The following describes two proteins that form a bound complex.

Sequence of protein 2:
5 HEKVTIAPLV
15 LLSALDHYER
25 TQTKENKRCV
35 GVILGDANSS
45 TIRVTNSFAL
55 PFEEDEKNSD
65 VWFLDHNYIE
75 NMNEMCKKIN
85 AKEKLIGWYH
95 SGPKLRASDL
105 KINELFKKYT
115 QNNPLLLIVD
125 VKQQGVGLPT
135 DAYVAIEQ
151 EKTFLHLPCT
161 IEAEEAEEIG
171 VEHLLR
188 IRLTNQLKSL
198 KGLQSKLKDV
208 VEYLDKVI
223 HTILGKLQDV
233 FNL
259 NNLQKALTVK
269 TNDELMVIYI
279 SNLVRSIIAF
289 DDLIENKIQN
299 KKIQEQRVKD

Residue-level contacts at the interface:
Residue L410 in protein 1 contacts residue I285 in protein 2 (closest heavy-atom distance 3.1 Å).
Residue L414 in protein 1 contacts residue I292 in protein 2 (closest heavy-atom distance 4.6 Å).
Residue L414 in protein 1 contacts residue I285 in protein 2 (closest heavy-atom distance 4.1 Å).
Residue K396 in protein 1 is in contact with residue D271 in protein 2 (closest heavy-atom distance 3.8 Å).
Residue Y400 in protein 1 interacts with residue D271 in protein 2 (closest heavy-atom distance 3.4 Å).
Residue Y417 in protein 1 is in contact with residue I296 in protein 2 (closest heavy-atom distance 3.1 Å).
Residue L414 in protein 1 interacts with residue D289 in protein 2 (closest heavy-atom distance 4.4 Å).
Residue Y400 in protein 1 interacts with residue V275 in protein 2 (closest heavy-atom distance 3.3 Å).
Residue L403 in protein 1 is in contact with residue I278 in protein 2 (closest heavy-atom distance 4.0 Å).
Residue V421 in protein 1 contacts residue K295 in protein 2 (closest heavy-atom distance 4.6 Å).
Residue V421 in protein 1 interacts with residue K299 in protein 2 (closest heavy-atom distance 4.5 Å).
Residue L414 in protein 1 is in contact with residue F288 in protein 2 (closest heavy-atom distance 3.6 Å).
Residue R422 in protein 1 interacts with residue K295 in protein 2 (closest heavy-atom distance 3.4 Å).
Residue Y417 in protein 1 interacts with residue I292 in protein 2 (closest heavy-atom distance 2.6 Å).

Sequence of protein 1:
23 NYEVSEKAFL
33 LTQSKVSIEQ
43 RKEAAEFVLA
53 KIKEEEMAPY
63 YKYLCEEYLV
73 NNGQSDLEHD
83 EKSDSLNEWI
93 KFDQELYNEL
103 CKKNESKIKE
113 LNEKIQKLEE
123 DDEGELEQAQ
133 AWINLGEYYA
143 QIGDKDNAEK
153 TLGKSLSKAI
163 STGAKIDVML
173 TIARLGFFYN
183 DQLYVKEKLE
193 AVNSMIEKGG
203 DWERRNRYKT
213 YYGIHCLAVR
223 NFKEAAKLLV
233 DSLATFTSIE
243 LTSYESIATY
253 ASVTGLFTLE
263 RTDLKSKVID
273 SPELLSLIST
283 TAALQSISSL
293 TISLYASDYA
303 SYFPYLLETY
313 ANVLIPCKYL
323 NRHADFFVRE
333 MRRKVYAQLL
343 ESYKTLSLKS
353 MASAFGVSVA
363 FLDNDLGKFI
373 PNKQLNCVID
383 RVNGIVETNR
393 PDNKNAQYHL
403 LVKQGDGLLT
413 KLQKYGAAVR